Sequence of the second protein:
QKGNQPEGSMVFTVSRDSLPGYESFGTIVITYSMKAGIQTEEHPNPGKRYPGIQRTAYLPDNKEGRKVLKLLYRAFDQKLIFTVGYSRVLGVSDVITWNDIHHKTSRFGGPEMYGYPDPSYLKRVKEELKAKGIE

This data describes a binding interaction between two proteins.

Sequence of the first protein:
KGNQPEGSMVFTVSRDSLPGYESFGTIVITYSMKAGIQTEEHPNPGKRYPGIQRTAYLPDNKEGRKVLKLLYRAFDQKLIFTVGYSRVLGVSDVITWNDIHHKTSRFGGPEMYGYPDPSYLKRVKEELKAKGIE

Residue-level contacts at the interface:
Residue R131 in the second protein is in contact with residue F36 in the first protein (closest heavy-atom distance 3.2 Å).
Residue S39 in the second protein interacts with residue V38 in the first protein (closest heavy-atom distance 3.1 Å).
Residue R131 in the second protein interacts with residue V35 in the first protein (closest heavy-atom distance 3.5 Å).
Residue R79 in the second protein is in contact with residue R79 in the first protein (closest heavy-atom distance 3.7 Å).
Residue V119 in the second protein contacts residue V113 in the first protein (closest heavy-atom distance 4.4 Å).
Residue S39 in the second protein contacts residue T37 in the first protein (closest heavy-atom distance 2.5 Å).
Residue L114 in the second protein contacts residue V119 in the first protein (closest heavy-atom distance 3.8 Å).
Residue V53 in the second protein interacts with residue Y82 in the first protein (closest heavy-atom distance 4.0 Å).
Residue T55 in the second protein contacts residue S130 in the first protein (closest heavy-atom distance 4.1 Å).
Residue Q78 in the second protein is in contact with residue T129 in the first protein (closest heavy-atom distance 2.8 Å).
Residue V113 in the second protein is in contact with residue P75 in the first protein (closest heavy-atom distance 4.2 Å).
Residue T129 in the second protein contacts residue Q78 in the first protein (closest heavy-atom distance 2.7 Å).
Residue M137 in the second protein is in contact with residue S57 in the first protein (closest heavy-atom distance 3.3 Å).
Residue T37 in the second protein is in contact with residue R131 in the first protein (closest heavy-atom distance 3.7 Å).
Residue V116 in the second protein contacts residue V116 in the first protein (closest heavy-atom distance 3.6 Å).
Residue V38 in the second protein is in contact with residue R40 in the first protein (closest heavy-atom distance 4.3 Å).
Residue T37 in the second protein is in contact with residue S39 in the first protein (closest heavy-atom distance 2.5 Å).
Residue F132 in the second protein interacts with residue S57 in the first protein (closest heavy-atom distance 4.4 Å).
Residue M137 in the second protein is in contact with residue M58 in the first protein (closest heavy-atom distance 3.9 Å).
Residue S130 in the second protein contacts residue Q78 in the first protein (closest heavy-atom distance 4.4 Å).
Residue T129 in the second protein interacts with residue T55 in the first protein (closest heavy-atom distance 3.9 Å).
Residue M137 in the second protein interacts with residue K59 in the first protein (closest heavy-atom distance 3.5 Å).
Residue D41 in the second protein is in contact with residue T37 in the first protein (closest heavy-atom distance 2.5 Å).
Residue V116 in the second protein contacts residue L114 in the first protein (closest heavy-atom distance 3.7 Å).
Residue M58 in the second protein is in contact with residue M137 in the first protein (closest heavy-atom distance 3.7 Å).
Residue P75 in the second protein is in contact with residue V113 in the first protein (closest heavy-atom distance 3.2 Å).
Residue T55 in the second protein contacts residue T129 in the first protein (closest heavy-atom distance 4.0 Å).
Residue S57 in the second protein interacts with residue M137 in the first protein (closest heavy-atom distance 3.2 Å).
Residue S130 in the second protein contacts residue S57 in the first protein (closest heavy-atom distance 3.5 Å).
Residue F132 in the second protein is in contact with residue V35 in the first protein (closest heavy-atom distance 3.8 Å).
Residue G76 in the second protein contacts residue V113 in the first protein (closest heavy-atom distance 4.2 Å).
Residue T80 in the second protein interacts with residue T80 in the first protein (closest heavy-atom distance 3.5 Å).
Residue Y82 in the second protein contacts residue V53 in the first protein (closest heavy-atom distance 3.8 Å).
Residue V53 in the second protein is in contact with residue V53 in the first protein (closest heavy-atom distance 4.2 Å).
Residue L114 in the second protein interacts with residue P75 in the first protein (closest heavy-atom distance 4.0 Å).
Residue V35 in the second protein contacts residue R131 in the first protein (closest heavy-atom distance 3.6 Å).
Residue K59 in the second protein interacts with residue E136 in the first protein (closest heavy-atom distance 3.5 Å).
Residue V38 in the second protein is in contact with residue S39 in the first protein (closest heavy-atom distance 3.4 Å).
Residue Q78 in the second protein contacts residue S130 in the first protein (closest heavy-atom distance 4.4 Å).
Residue T37 in the second protein is in contact with residue D41 in the first protein (closest heavy-atom distance 2.5 Å).
Residue Y138 in the second protein is in contact with residue Q78 in the first protein (closest heavy-atom distance 3.7 Å).
Residue R40 in the second protein is in contact with residue V38 in the first protein (closest heavy-atom distance 4.4 Å).
Residue Y82 in the second protein contacts residue T55 in the first protein (closest heavy-atom distance 2.7 Å).
Residue T55 in the second protein contacts residue Y82 in the first protein (closest heavy-atom distance 2.8 Å).
Residue M137 in the second protein contacts residue Q78 in the first protein (closest heavy-atom distance 3.9 Å).
Residue L114 in the second protein contacts residue L114 in the first protein (closest heavy-atom distance 3.6 Å).
Residue S130 in the second protein interacts with residue T55 in the first protein (closest heavy-atom distance 4.1 Å).
Residue K59 in the second protein is in contact with residue M137 in the first protein (closest heavy-atom distance 3.6 Å).
Residue Q78 in the second protein is in contact with residue Y138 in the first protein (closest heavy-atom distance 3.3 Å).
Residue R131 in the second protein is in contact with residue T37 in the first protein (closest heavy-atom distance 3.6 Å).
Residue V38 in the second protein interacts with residue V38 in the first protein (closest heavy-atom distance 4.2 Å).
Residue V35 in the second protein contacts residue F132 in the first protein (closest heavy-atom distance 4.0 Å).
Residue F36 in the second protein contacts residue R131 in the first protein (closest heavy-atom distance 3.2 Å).
Residue T80 in the second protein contacts residue T129 in the first protein (closest heavy-atom distance 4.4 Å).
Residue Y82 in the second protein contacts residue T80 in the first protein (closest heavy-atom distance 2.7 Å).
Residue T55 in the second protein is in contact with residue R131 in the first protein (closest heavy-atom distance 3.5 Å).
Residue R131 in the second protein is in contact with residue T55 in the first protein (closest heavy-atom distance 3.5 Å).
Residue Q78 in the second protein contacts residue M137 in the first protein (closest heavy-atom distance 3.8 Å).
Residue S57 in the second protein is in contact with residue S130 in the first protein (closest heavy-atom distance 3.4 Å).
Residue T80 in the second protein interacts with residue Y82 in the first protein (closest heavy-atom distance 2.6 Å).